Contacts between the two chains:
Residue I50 in protein 1 contacts residue A6 in protein 2 (closest heavy-atom distance 4.0 Å).
Residue I50 in protein 1 interacts with residue V4 in protein 2 (closest heavy-atom distance 4.7 Å).
Residue V32 in protein 1 contacts residue V4 in protein 2 (closest heavy-atom distance 3.7 Å).
Residue G27 in protein 1 contacts residue R3 in protein 2 (closest heavy-atom distance 3.7 Å).
Residue G27 in protein 1 is in contact with residue A6 in protein 2 (closest heavy-atom distance 4.8 Å).
Residue D29 in protein 1 contacts residue V4 in protein 2 (closest heavy-atom distance 4.6 Å).
Residue G49 in protein 1 is in contact with residue V4 in protein 2 (closest heavy-atom distance 3.5 Å).
Residue G48 in protein 1 interacts with residue A2 in protein 2 (closest heavy-atom distance 3.4 Å).
Residue I50 in protein 1 interacts with residue E7 in protein 2 (closest heavy-atom distance 3.4 Å).
Residue D30 in protein 1 contacts residue R3 in protein 2 (closest heavy-atom distance 4.6 Å).
Residue G49 in protein 1 interacts with residue R3 in protein 2 (closest heavy-atom distance 4.8 Å).
Residue F53 in protein 1 is in contact with residue R3 in protein 2 (closest heavy-atom distance 4.0 Å).
Residue G27 in protein 1 is in contact with residue V4 in protein 2 (closest heavy-atom distance 3.8 Å).
Residue R8 in protein 1 is in contact with residue A8 in protein 2 (closest heavy-atom distance 3.1 Å).
Residue I50 in protein 1 contacts residue L5 in protein 2 (closest heavy-atom distance 4.2 Å).
Residue D30 in protein 1 contacts residue A2 in protein 2 (closest heavy-atom distance 2.7 Å).
Residue G49 in protein 1 contacts residue L5 in protein 2 (closest heavy-atom distance 4.0 Å).
Residue A28 in protein 1 is in contact with residue V4 in protein 2 (closest heavy-atom distance 3.7 Å).
Residue N25 in protein 1 is in contact with residue A6 in protein 2 (closest heavy-atom distance 3.6 Å).
Residue A28 in protein 1 is in contact with residue L5 in protein 2 (closest heavy-atom distance 4.4 Å).
Residue A28 in protein 1 is in contact with residue R3 in protein 2 (closest heavy-atom distance 3.5 Å).
Residue I84 in protein 1 contacts residue V4 in protein 2 (closest heavy-atom distance 3.7 Å).
Residue G48 in protein 1 contacts residue V4 in protein 2 (closest heavy-atom distance 3.0 Å).
Residue D29 in protein 1 contacts residue R3 in protein 2 (closest heavy-atom distance 2.8 Å).
Residue I84 in protein 1 contacts residue A6 in protein 2 (closest heavy-atom distance 3.6 Å).
Residue N25 in protein 1 is in contact with residue V4 in protein 2 (closest heavy-atom distance 4.4 Å).
Residue D29 in protein 1 is in contact with residue A2 in protein 2 (closest heavy-atom distance 3.8 Å).
Residue G27 in protein 1 interacts with residue L5 in protein 2 (closest heavy-atom distance 2.8 Å).
Residue K45 in protein 1 interacts with residue A2 in protein 2 (closest heavy-atom distance 4.2 Å).
Residue I47 in protein 1 interacts with residue A2 in protein 2 (closest heavy-atom distance 4.2 Å).
Residue D30 in protein 1 is in contact with residue V4 in protein 2 (closest heavy-atom distance 4.2 Å).
Residue G48 in protein 1 contacts residue R3 in protein 2 (closest heavy-atom distance 3.5 Å).
Residue N25 in protein 1 contacts residue L5 in protein 2 (closest heavy-atom distance 4.2 Å).
Residue I47 in protein 1 contacts residue V4 in protein 2 (closest heavy-atom distance 4.0 Å).
Residue G48 in protein 1 is in contact with residue L5 in protein 2 (closest heavy-atom distance 4.9 Å).

Sequence of protein 1:
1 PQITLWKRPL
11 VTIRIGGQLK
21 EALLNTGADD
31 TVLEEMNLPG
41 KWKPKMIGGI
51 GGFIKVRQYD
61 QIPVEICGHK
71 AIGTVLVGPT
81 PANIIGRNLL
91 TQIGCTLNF

Sequence of protein 2:
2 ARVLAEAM

The following describes two proteins that form a bound complex.